These two protein chains interact to form a complex.

Interface contacts:
Residue M1 in chain B is in contact with residue N2 in chain A (closest heavy-atom distance 4.1 Å).
Residue M40 in chain B contacts residue I54 in chain A (closest heavy-atom distance 3.6 Å).
Residue Q7 in chain B is in contact with residue R17 in chain A (closest heavy-atom distance 2.4 Å).
Residue A11 in chain B is in contact with residue Q20 in chain A (closest heavy-atom distance 2.9 Å).
Residue V18 in chain B interacts with residue Q24 in chain A (closest heavy-atom distance 3.2 Å).
Residue G14 in chain B contacts residue Q24 in chain A (closest heavy-atom distance 4.7 Å).
Residue L41 in chain B interacts with residue G50 in chain A (closest heavy-atom distance 4.7 Å).
Residue A29 in chain B contacts residue N38 in chain A (closest heavy-atom distance 3.4 Å).
Residue L12 in chain B is in contact with residue Q20 in chain A (closest heavy-atom distance 4.8 Å).
Residue A4 in chain B contacts residue A13 in chain A (closest heavy-atom distance 3.8 Å).
Residue S8 in chain B interacts with residue A13 in chain A (closest heavy-atom distance 3.5 Å).
Residue T15 in chain B is in contact with residue Q20 in chain A (closest heavy-atom distance 3.6 Å).
Residue A11 in chain B interacts with residue R17 in chain A (closest heavy-atom distance 4.4 Å).
Residue L10 in chain B is in contact with residue Q20 in chain A (closest heavy-atom distance 4.0 Å).
Residue A4 in chain B contacts residue Y9 in chain A (closest heavy-atom distance 3.7 Å).
Residue S8 in chain B interacts with residue Y9 in chain A (closest heavy-atom distance 4.8 Å).
Residue T15 in chain B is in contact with residue L19 in chain A (closest heavy-atom distance 4.2 Å).
Residue T15 in chain B contacts residue L23 in chain A (closest heavy-atom distance 4.4 Å).
Residue L41 in chain B is in contact with residue I54 in chain A (closest heavy-atom distance 4.9 Å).
Residue Q7 in chain B interacts with residue A13 in chain A (closest heavy-atom distance 3.3 Å).
Residue S25 in chain B contacts residue D31 in chain A (closest heavy-atom distance 4.4 Å).
Residue M1 in chain B is in contact with residue M1 in chain A (closest heavy-atom distance 3.6 Å).
Residue L19 in chain B contacts residue L23 in chain A (closest heavy-atom distance 3.6 Å).
Residue S8 in chain B contacts residue L12 in chain A (closest heavy-atom distance 3.3 Å).
Residue V18 in chain B is in contact with residue L23 in chain A (closest heavy-atom distance 4.7 Å).
Residue M1 in chain B interacts with residue Y9 in chain A (closest heavy-atom distance 3.4 Å).
Residue M1 in chain B contacts residue Q6 in chain A (closest heavy-atom distance 3.4 Å).
Residue M1 in chain B is in contact with residue K5 in chain A (closest heavy-atom distance 3.6 Å).
Residue L5 in chain B is in contact with residue Y9 in chain A (closest heavy-atom distance 3.5 Å).
Residue L12 in chain B interacts with residue L16 in chain A (closest heavy-atom distance 3.5 Å).
Residue L36 in chain B is in contact with residue V42 in chain A (closest heavy-atom distance 3.8 Å).
Residue M1 in chain B interacts with residue N10 in chain A (closest heavy-atom distance 3.5 Å).
Residue S8 in chain B contacts residue L16 in chain A (closest heavy-atom distance 4.5 Å).
Residue L19 in chain B is in contact with residue T27 in chain A (closest heavy-atom distance 4.6 Å).
Residue V18 in chain B interacts with residue T27 in chain A (closest heavy-atom distance 4.0 Å).
Residue L26 in chain B interacts with residue S34 in chain A (closest heavy-atom distance 3.6 Å).
Residue S22 in chain B contacts residue T27 in chain A (closest heavy-atom distance 2.8 Å).
Residue S33 in chain B contacts residue V42 in chain A (closest heavy-atom distance 4.0 Å).
Residue A11 in chain B contacts residue L16 in chain A (closest heavy-atom distance 4.0 Å).
Residue G14 in chain B is in contact with residue Q20 in chain A (closest heavy-atom distance 3.5 Å).
Residue A4 in chain B interacts with residue N10 in chain A (closest heavy-atom distance 3.6 Å).
Residue L41 in chain B contacts residue G46 in chain A (closest heavy-atom distance 4.6 Å).
Residue L36 in chain B contacts residue K47 in chain A (closest heavy-atom distance 4.5 Å).
Residue S33 in chain B interacts with residue N38 in chain A (closest heavy-atom distance 3.2 Å).
Residue L26 in chain B contacts residue L30 in chain A (closest heavy-atom distance 4.3 Å).

Sequence of chain A:
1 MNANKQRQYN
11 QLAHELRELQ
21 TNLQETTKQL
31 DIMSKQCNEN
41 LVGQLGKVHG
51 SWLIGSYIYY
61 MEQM

Sequence of chain B:
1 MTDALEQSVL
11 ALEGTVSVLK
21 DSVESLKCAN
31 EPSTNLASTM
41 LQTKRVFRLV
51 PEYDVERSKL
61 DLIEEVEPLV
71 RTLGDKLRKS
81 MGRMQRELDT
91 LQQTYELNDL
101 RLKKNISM